Sequence of protein 1:
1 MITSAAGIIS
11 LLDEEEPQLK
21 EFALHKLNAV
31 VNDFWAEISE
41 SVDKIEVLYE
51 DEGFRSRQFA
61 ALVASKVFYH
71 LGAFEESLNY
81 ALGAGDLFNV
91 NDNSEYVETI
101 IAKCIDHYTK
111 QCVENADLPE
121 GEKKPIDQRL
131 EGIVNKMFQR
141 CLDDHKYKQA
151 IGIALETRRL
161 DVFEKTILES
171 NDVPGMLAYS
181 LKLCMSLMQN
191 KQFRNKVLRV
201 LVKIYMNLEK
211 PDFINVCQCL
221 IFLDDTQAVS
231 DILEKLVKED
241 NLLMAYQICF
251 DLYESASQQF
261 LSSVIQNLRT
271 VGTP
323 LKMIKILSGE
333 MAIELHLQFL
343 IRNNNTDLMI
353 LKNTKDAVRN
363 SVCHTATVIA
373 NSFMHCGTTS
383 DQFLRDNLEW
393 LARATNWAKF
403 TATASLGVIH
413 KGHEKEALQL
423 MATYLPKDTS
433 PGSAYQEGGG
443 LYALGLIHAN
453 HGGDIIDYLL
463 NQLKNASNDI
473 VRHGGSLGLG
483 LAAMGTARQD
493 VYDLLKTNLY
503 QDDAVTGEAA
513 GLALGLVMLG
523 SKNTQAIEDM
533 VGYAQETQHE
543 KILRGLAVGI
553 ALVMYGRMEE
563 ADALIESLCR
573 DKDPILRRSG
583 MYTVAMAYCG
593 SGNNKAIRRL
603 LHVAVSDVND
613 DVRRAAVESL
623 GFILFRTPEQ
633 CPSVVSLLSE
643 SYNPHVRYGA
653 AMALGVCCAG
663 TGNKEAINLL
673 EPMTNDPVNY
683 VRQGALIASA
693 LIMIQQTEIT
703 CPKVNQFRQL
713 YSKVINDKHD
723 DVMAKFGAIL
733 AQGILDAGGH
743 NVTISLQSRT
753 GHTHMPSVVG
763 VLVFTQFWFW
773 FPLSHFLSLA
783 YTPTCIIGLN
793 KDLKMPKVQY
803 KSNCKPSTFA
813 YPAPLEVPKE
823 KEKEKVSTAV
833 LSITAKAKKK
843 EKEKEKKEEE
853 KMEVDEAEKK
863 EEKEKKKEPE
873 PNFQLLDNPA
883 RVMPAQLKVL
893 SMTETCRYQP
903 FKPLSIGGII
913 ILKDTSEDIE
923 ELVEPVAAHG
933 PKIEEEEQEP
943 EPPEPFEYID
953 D

Sequence of protein 2:
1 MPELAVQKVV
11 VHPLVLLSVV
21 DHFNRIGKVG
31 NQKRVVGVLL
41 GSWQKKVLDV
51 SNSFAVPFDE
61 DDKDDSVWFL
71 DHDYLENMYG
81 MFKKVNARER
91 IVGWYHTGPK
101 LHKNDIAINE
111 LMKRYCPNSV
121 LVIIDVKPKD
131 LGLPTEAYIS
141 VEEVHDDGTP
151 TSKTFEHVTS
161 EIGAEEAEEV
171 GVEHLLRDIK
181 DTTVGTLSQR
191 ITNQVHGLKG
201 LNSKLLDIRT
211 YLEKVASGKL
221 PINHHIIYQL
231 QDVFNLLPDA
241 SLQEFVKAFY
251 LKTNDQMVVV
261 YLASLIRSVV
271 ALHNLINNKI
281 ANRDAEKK

These two protein chains interact to form a complex.

Contacts between the two chains:
Residue V610 in protein 1 interacts with residue L175 in protein 2 (closest heavy-atom distance 3.2 Å).
Residue V610 in protein 1 interacts with residue L176 in protein 2 (closest heavy-atom distance 5.0 Å).
Residue S608 in protein 1 interacts with residue R177 in protein 2 (closest heavy-atom distance 4.7 Å).
Residue D609 in protein 1 is in contact with residue R177 in protein 2 (closest heavy-atom distance 3.9 Å).
Residue V607 in protein 1 is in contact with residue R177 in protein 2 (closest heavy-atom distance 3.9 Å).
Residue V610 in protein 1 is in contact with residue D178 in protein 2 (closest heavy-atom distance 3.8 Å).
Residue V610 in protein 1 interacts with residue R177 in protein 2 (closest heavy-atom distance 3.9 Å).
Residue R615 in protein 1 is in contact with residue R177 in protein 2 (closest heavy-atom distance 3.6 Å).
Residue S608 in protein 1 interacts with residue D178 in protein 2 (closest heavy-atom distance 3.6 Å).